Contacts between the two chains:
Residue L309 in the second protein interacts with residue P274 in the first protein (closest heavy-atom distance 4.4 Å).

The following describes two proteins that form a bound complex.

Sequence of the second protein:
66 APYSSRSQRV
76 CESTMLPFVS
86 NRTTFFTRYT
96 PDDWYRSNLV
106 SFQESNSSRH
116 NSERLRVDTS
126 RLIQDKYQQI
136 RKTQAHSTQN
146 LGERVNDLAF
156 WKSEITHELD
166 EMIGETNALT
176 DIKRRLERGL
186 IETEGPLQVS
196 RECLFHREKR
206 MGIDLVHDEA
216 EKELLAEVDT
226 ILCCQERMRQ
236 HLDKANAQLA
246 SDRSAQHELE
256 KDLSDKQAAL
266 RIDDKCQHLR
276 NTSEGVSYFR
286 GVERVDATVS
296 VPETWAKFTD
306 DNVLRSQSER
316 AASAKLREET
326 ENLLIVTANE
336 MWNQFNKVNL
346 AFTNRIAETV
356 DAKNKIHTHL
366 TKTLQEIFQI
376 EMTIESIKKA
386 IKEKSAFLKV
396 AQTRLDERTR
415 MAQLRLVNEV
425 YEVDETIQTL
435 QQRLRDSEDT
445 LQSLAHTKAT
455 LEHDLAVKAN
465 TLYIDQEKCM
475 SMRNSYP

Sequence of the first protein:
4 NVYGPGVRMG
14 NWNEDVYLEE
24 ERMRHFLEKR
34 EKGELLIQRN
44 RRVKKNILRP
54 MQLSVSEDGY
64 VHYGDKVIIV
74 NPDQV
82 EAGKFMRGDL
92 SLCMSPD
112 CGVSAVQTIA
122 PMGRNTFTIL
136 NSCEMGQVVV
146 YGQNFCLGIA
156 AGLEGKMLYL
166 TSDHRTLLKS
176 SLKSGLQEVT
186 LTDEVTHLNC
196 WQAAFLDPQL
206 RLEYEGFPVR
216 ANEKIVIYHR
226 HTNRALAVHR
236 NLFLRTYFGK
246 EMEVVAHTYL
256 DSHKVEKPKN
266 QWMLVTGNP